Sequence of chain B:
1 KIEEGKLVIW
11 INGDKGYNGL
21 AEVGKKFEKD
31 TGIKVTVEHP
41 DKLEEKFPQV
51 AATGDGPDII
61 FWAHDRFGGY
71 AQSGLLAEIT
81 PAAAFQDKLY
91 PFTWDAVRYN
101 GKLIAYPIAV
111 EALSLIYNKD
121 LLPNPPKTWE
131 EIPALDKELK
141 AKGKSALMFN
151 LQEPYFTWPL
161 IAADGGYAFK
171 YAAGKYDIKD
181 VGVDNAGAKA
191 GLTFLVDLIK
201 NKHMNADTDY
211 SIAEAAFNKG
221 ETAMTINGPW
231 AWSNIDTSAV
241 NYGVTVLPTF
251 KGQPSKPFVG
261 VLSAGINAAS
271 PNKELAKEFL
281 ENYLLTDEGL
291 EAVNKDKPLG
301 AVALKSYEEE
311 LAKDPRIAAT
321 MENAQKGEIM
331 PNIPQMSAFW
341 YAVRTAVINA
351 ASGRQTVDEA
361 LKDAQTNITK

Sequence of chain A:
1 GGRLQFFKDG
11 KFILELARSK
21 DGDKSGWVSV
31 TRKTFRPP

Residue-level contacts at the interface:
Residue Q72 in chain B is in contact with residue S25 in chain A (closest heavy-atom distance 3.8 Å).
Residue T369 in chain B is in contact with residue G1 in chain A (closest heavy-atom distance 3.6 Å).
Residue K370 in chain B contacts residue G2 in chain A (closest heavy-atom distance 4.0 Å).
Residue Q335 in chain B is in contact with residue G1 in chain A (closest heavy-atom distance 5.0 Å).
Residue K370 in chain B interacts with residue G1 in chain A (closest heavy-atom distance 1.3 Å).

The following describes two proteins that form a bound complex.